Sequence of the first protein:
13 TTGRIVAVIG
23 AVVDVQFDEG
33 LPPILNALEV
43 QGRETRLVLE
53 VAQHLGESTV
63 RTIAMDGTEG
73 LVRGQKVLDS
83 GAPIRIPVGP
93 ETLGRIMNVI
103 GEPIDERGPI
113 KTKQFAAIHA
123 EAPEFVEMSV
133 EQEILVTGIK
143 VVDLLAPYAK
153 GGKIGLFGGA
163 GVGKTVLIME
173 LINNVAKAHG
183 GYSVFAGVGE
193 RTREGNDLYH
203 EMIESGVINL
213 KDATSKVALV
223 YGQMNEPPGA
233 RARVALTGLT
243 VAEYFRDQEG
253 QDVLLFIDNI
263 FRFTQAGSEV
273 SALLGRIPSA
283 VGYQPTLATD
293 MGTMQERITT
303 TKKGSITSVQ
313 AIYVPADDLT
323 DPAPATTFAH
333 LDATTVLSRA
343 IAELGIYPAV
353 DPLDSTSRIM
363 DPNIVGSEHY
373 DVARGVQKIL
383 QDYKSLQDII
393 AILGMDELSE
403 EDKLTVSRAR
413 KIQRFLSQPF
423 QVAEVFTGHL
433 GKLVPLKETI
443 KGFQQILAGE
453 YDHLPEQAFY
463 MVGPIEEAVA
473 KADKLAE

These two protein chains interact to form a complex.

Sequence of the second protein:
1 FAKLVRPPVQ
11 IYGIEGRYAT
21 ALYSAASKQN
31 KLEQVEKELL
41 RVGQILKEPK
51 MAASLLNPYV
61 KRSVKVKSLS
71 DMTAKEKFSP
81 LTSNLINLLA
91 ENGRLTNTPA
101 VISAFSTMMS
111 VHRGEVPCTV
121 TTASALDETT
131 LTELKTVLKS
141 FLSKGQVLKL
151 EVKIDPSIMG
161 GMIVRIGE

Interface contacts:
Residue D30 in the first protein is in contact with residue L4 in the second protein (closest heavy-atom distance 4.6 Å).